Sequence of chain B:
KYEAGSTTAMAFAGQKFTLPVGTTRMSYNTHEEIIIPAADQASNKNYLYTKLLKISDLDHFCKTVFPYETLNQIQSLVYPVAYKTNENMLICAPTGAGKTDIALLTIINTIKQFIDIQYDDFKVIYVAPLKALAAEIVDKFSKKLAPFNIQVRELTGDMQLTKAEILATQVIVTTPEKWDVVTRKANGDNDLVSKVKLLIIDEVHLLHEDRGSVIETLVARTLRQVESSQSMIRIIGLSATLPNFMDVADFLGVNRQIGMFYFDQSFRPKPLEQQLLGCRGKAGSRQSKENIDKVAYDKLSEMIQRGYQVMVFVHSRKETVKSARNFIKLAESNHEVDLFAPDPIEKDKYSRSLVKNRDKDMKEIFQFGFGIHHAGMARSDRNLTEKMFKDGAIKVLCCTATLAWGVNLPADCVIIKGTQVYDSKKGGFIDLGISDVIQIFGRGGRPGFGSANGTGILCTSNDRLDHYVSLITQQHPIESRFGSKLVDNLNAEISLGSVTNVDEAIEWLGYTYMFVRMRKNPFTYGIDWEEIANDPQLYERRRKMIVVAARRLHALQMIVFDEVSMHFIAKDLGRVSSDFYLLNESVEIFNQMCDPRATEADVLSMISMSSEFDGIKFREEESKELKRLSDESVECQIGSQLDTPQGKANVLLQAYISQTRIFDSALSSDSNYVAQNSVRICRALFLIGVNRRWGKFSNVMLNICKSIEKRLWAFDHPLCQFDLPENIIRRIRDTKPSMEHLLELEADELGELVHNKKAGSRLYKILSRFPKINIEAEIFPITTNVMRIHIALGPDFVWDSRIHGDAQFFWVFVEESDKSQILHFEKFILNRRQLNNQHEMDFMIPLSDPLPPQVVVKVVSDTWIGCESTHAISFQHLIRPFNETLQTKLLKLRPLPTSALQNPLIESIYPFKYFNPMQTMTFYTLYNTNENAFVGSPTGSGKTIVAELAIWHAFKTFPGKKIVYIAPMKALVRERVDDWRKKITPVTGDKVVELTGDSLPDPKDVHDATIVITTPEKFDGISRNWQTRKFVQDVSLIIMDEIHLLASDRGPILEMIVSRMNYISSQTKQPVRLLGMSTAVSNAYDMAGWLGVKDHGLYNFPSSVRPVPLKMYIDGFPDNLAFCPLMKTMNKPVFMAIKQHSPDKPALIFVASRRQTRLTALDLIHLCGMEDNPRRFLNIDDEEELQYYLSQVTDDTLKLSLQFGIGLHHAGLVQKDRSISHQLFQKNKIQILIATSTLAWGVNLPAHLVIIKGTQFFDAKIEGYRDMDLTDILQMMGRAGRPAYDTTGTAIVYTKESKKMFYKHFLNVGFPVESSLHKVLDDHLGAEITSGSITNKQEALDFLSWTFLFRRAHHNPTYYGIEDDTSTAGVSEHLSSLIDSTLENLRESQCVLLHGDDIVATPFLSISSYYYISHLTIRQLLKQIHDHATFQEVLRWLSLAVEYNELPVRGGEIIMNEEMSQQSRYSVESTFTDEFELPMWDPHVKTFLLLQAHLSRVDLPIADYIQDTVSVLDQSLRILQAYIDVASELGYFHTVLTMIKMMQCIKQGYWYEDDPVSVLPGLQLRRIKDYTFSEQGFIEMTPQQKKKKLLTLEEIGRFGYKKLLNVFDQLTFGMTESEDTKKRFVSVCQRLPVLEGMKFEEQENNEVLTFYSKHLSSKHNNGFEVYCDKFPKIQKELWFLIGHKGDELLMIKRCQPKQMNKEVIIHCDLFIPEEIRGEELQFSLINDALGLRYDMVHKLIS

Residue-level contacts at the interface:
Residue D760 in chain B interacts with residue G227 in chain A (closest heavy-atom distance 4.7 Å).
Residue N759 in chain B interacts with residue A220 in chain A (closest heavy-atom distance 4.6 Å).
Residue I1390 in chain B interacts with residue L91 in chain A (closest heavy-atom distance 4.9 Å).
Residue R1380 in chain B contacts residue L2 in chain A (closest heavy-atom distance 3.2 Å).
Residue H1391 in chain B is in contact with residue L92 in chain A (closest heavy-atom distance 3.4 Å).
Residue A1386 in chain B interacts with residue L94 in chain A (closest heavy-atom distance 3.7 Å).
Residue I1390 in chain B contacts residue L94 in chain A (closest heavy-atom distance 3.6 Å).
Residue H1391 in chain B contacts residue F28 in chain A (closest heavy-atom distance 4.7 Å).
Residue M1395 in chain B interacts with residue K90 in chain A (closest heavy-atom distance 3.5 Å).
Residue H1391 in chain B interacts with residue L94 in chain A (closest heavy-atom distance 5.0 Å).
Residue C1349 in chain B interacts with residue L2 in chain A (closest heavy-atom distance 3.2 Å).
Residue L1425 in chain B is in contact with residue L94 in chain A (closest heavy-atom distance 3.7 Å).
Residue A1347 in chain B contacts residue Y5 in chain A (closest heavy-atom distance 4.1 Å).
Residue Y764 in chain B contacts residue E179 in chain A (closest heavy-atom distance 5.0 Å).
Residue K1353 in chain B is in contact with residue A32 in chain A (closest heavy-atom distance 4.9 Å).
Residue L1387 in chain B is in contact with residue L94 in chain A (closest heavy-atom distance 3.5 Å).
Residue Y764 in chain B interacts with residue S180 in chain A (closest heavy-atom distance 3.4 Å).
Residue L1387 in chain B contacts residue G95 in chain A (closest heavy-atom distance 4.1 Å).
Residue Q762 in chain B contacts residue R228 in chain A (closest heavy-atom distance 3.5 Å).
Residue L1384 in chain B contacts residue E36 in chain A (closest heavy-atom distance 3.5 Å).
Residue N759 in chain B is in contact with residue Q226 in chain A (closest heavy-atom distance 4.0 Å).
Residue Y1490 in chain B interacts with residue Y5 in chain A (closest heavy-atom distance 3.1 Å).
Residue E755 in chain B is in contact with residue Q226 in chain A (closest heavy-atom distance 4.2 Å).
Residue R1380 in chain B contacts residue M1 in chain A (closest heavy-atom distance 3.2 Å).
Residue N759 in chain B is in contact with residue E179 in chain A (closest heavy-atom distance 4.0 Å).
Residue F1429 in chain B contacts residue L91 in chain A (closest heavy-atom distance 3.5 Å).
Residue F1483 in chain B is in contact with residue M1 in chain A (closest heavy-atom distance 4.3 Å).
Residue D760 in chain B contacts residue R228 in chain A (closest heavy-atom distance 3.2 Å).
Residue S1426 in chain B is in contact with residue L94 in chain A (closest heavy-atom distance 4.6 Å).
Residue N759 in chain B interacts with residue L221 in chain A (closest heavy-atom distance 4.9 Å).
Residue Y764 in chain B contacts residue R228 in chain A (closest heavy-atom distance 3.2 Å).
Residue E765 in chain B interacts with residue R228 in chain A (closest heavy-atom distance 3.2 Å).
Residue Y764 in chain B contacts residue K182 in chain A (closest heavy-atom distance 3.8 Å).
Residue L1425 in chain B is in contact with residue S93 in chain A (closest heavy-atom distance 4.1 Å).
Residue H1391 in chain B interacts with residue L91 in chain A (closest heavy-atom distance 3.7 Å).
Residue C1349 in chain B interacts with residue N6 in chain A (closest heavy-atom distance 4.2 Å).
Residue P1350 in chain B contacts residue N6 in chain A (closest heavy-atom distance 5.0 Å).
Residue N759 in chain B contacts residue G227 in chain A (closest heavy-atom distance 4.3 Å).
Residue Y1490 in chain B interacts with residue M1 in chain A (closest heavy-atom distance 3.5 Å).
Residue A758 in chain B is in contact with residue A220 in chain A (closest heavy-atom distance 4.6 Å).
Residue Q762 in chain B contacts residue E179 in chain A (closest heavy-atom distance 2.8 Å).
Residue R1383 in chain B contacts residue G95 in chain A (closest heavy-atom distance 3.6 Å).
Residue H1391 in chain B contacts residue K90 in chain A (closest heavy-atom distance 4.1 Å).
Residue E732 in chain B interacts with residue K182 in chain A (closest heavy-atom distance 4.2 Å).
Residue N759 in chain B contacts residue A223 in chain A (closest heavy-atom distance 3.3 Å).
Residue R767 in chain B is in contact with residue S180 in chain A (closest heavy-atom distance 4.9 Å).
Residue I731 in chain B contacts residue K182 in chain A (closest heavy-atom distance 4.6 Å).
Residue S454 in chain B interacts with residue P27 in chain A (closest heavy-atom distance 4.9 Å).
Residue N759 in chain B contacts residue R228 in chain A (closest heavy-atom distance 4.3 Å).
Residue Q455 in chain B is in contact with residue E83 in chain A (closest heavy-atom distance 4.8 Å).
Residue F1483 in chain B is in contact with residue Y5 in chain A (closest heavy-atom distance 3.2 Å).
Residue R1380 in chain B interacts with residue E36 in chain A (closest heavy-atom distance 4.0 Å).
Residue C1349 in chain B is in contact with residue K37 in chain A (closest heavy-atom distance 2.6 Å).
Residue D760 in chain B contacts residue E179 in chain A (closest heavy-atom distance 3.5 Å).
Residue R1383 in chain B contacts residue L94 in chain A (closest heavy-atom distance 4.7 Å).
Residue C1349 in chain B interacts with residue Y5 in chain A (closest heavy-atom distance 3.5 Å).
Residue P761 in chain B contacts residue E179 in chain A (closest heavy-atom distance 3.5 Å).
Residue Y764 in chain B interacts with residue G181 in chain A (closest heavy-atom distance 3.4 Å).
Residue F1348 in chain B is in contact with residue Y5 in chain A (closest heavy-atom distance 4.2 Å).

Sequence of chain A:
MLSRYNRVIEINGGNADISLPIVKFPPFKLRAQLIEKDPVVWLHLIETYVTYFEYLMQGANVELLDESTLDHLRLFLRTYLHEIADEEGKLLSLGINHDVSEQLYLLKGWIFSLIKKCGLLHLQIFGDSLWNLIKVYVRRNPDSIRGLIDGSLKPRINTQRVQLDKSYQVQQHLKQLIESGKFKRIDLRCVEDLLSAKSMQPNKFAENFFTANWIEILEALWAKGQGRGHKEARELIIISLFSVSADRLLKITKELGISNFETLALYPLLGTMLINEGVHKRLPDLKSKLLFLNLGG

These two protein chains interact to form a complex.